Residue-level contacts at the interface:
Residue N63 in protein 2 is in contact with residue H1 in protein 1 (closest heavy-atom distance 3.7 Å).
Residue I66 in protein 2 is in contact with residue V3 in protein 1 (closest heavy-atom distance 3.3 Å).
Residue Q155 in protein 2 is in contact with residue A6 in protein 1 (closest heavy-atom distance 3.7 Å).
Residue Y59 in protein 2 is in contact with residue H1 in protein 1 (closest heavy-atom distance 3.8 Å).
Residue I95 in protein 2 is in contact with residue Y11 in protein 1 (closest heavy-atom distance 3.8 Å).
Residue N70 in protein 2 interacts with residue D7 in protein 1 (closest heavy-atom distance 3.7 Å).
Residue Y99 in protein 2 is in contact with residue P2 in protein 1 (closest heavy-atom distance 3.3 Å).
Residue E76 in protein 2 is in contact with residue E10 in protein 1 (closest heavy-atom distance 3.4 Å).
Residue R62 in protein 2 interacts with residue Y8 in protein 1 (closest heavy-atom distance 3.9 Å).
Residue R62 in protein 2 interacts with residue H1 in protein 1 (closest heavy-atom distance 3.6 Å).
Residue S116 in protein 2 is in contact with residue Y11 in protein 1 (closest heavy-atom distance 2.6 Å).
Residue Y123 in protein 2 is in contact with residue Y11 in protein 1 (closest heavy-atom distance 3.8 Å).
Residue R97 in protein 2 is in contact with residue D7 in protein 1 (closest heavy-atom distance 3.5 Å).
Residue K146 in protein 2 interacts with residue E10 in protein 1 (closest heavy-atom distance 4.0 Å).
Residue T73 in protein 2 is in contact with residue E10 in protein 1 (closest heavy-atom distance 4.0 Å).
Residue A150 in protein 2 is in contact with residue F9 in protein 1 (closest heavy-atom distance 3.4 Å).
Residue K146 in protein 2 interacts with residue Y11 in protein 1 (closest heavy-atom distance 2.8 Å).
Residue I66 in protein 2 interacts with residue Y8 in protein 1 (closest heavy-atom distance 3.2 Å).
Residue Y99 in protein 2 interacts with residue D7 in protein 1 (closest heavy-atom distance 3.7 Å).
Residue L156 in protein 2 interacts with residue V3 in protein 1 (closest heavy-atom distance 4.3 Å).
Residue I66 in protein 2 interacts with residue G4 in protein 1 (closest heavy-atom distance 4.0 Å).
Residue I66 in protein 2 interacts with residue H1 in protein 1 (closest heavy-atom distance 3.8 Å).
Residue S77 in protein 2 interacts with residue Y11 in protein 1 (closest heavy-atom distance 2.9 Å).
Residue Q155 in protein 2 interacts with residue F9 in protein 1 (closest heavy-atom distance 3.3 Å).
Residue W147 in protein 2 interacts with residue Y11 in protein 1 (closest heavy-atom distance 3.7 Å).
Residue N63 in protein 2 contacts residue P2 in protein 1 (closest heavy-atom distance 3.1 Å).
Residue Y74 in protein 2 is in contact with residue Y11 in protein 1 (closest heavy-atom distance 3.1 Å).
Residue Y9 in protein 2 is in contact with residue P2 in protein 1 (closest heavy-atom distance 3.8 Å).
Residue S77 in protein 2 contacts residue E10 in protein 1 (closest heavy-atom distance 3.4 Å).
Residue Y7 in protein 2 interacts with residue H1 in protein 1 (closest heavy-atom distance 2.9 Å).
Residue Y159 in protein 2 is in contact with residue H1 in protein 1 (closest heavy-atom distance 2.6 Å).
Residue L81 in protein 2 is in contact with residue Y11 in protein 1 (closest heavy-atom distance 3.5 Å).
Residue W167 in protein 2 interacts with residue H1 in protein 1 (closest heavy-atom distance 3.3 Å).
Residue Y171 in protein 2 interacts with residue H1 in protein 1 (closest heavy-atom distance 2.6 Å).
Residue T69 in protein 2 interacts with residue Y8 in protein 1 (closest heavy-atom distance 3.5 Å).
Residue T143 in protein 2 interacts with residue Y11 in protein 1 (closest heavy-atom distance 2.7 Å).
Residue V152 in protein 2 contacts residue A6 in protein 1 (closest heavy-atom distance 3.8 Å).
Residue Y7 in protein 2 is in contact with residue P2 in protein 1 (closest heavy-atom distance 3.3 Å).
Residue N80 in protein 2 interacts with residue E10 in protein 1 (closest heavy-atom distance 3.2 Å).
Residue W147 in protein 2 is in contact with residue F9 in protein 1 (closest heavy-atom distance 3.4 Å).
Residue Y159 in protein 2 is in contact with residue V3 in protein 1 (closest heavy-atom distance 3.5 Å).
Residue Y9 in protein 2 is in contact with residue V3 in protein 1 (closest heavy-atom distance 4.3 Å).
Residue Y9 in protein 2 interacts with residue D7 in protein 1 (closest heavy-atom distance 3.3 Å).
Residue Y99 in protein 2 interacts with residue V3 in protein 1 (closest heavy-atom distance 3.0 Å).
Residue L156 in protein 2 contacts residue A6 in protein 1 (closest heavy-atom distance 3.7 Å).
Residue T73 in protein 2 is in contact with residue D7 in protein 1 (closest heavy-atom distance 3.9 Å).
Residue N70 in protein 2 is in contact with residue Y8 in protein 1 (closest heavy-atom distance 4.3 Å).
Residue F67 in protein 2 contacts residue P2 in protein 1 (closest heavy-atom distance 3.7 Å).
Residue L156 in protein 2 interacts with residue D7 in protein 1 (closest heavy-atom distance 4.2 Å).
Residue T73 in protein 2 contacts residue Y8 in protein 1 (closest heavy-atom distance 3.9 Å).
Residue T73 in protein 2 is in contact with residue F9 in protein 1 (closest heavy-atom distance 4.3 Å).
Residue R97 in protein 2 is in contact with residue Y11 in protein 1 (closest heavy-atom distance 3.7 Å).
Residue N80 in protein 2 contacts residue Y11 in protein 1 (closest heavy-atom distance 3.0 Å).
Residue M5 in protein 2 is in contact with residue H1 in protein 1 (closest heavy-atom distance 3.8 Å).
Residue W147 in protein 2 interacts with residue E10 in protein 1 (closest heavy-atom distance 3.0 Å).
Residue Y84 in protein 2 interacts with residue Y11 in protein 1 (closest heavy-atom distance 2.7 Å).
Residue I66 in protein 2 is in contact with residue P2 in protein 1 (closest heavy-atom distance 4.0 Å).
Residue V152 in protein 2 is in contact with residue F9 in protein 1 (closest heavy-atom distance 4.0 Å).
Residue Y159 in protein 2 is in contact with residue P2 in protein 1 (closest heavy-atom distance 3.7 Å).
Residue Q155 in protein 2 interacts with residue Q5 in protein 1 (closest heavy-atom distance 3.8 Å).

These two protein chains interact to form a complex.

Sequence of protein 1:
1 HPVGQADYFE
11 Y

Sequence of protein 2:
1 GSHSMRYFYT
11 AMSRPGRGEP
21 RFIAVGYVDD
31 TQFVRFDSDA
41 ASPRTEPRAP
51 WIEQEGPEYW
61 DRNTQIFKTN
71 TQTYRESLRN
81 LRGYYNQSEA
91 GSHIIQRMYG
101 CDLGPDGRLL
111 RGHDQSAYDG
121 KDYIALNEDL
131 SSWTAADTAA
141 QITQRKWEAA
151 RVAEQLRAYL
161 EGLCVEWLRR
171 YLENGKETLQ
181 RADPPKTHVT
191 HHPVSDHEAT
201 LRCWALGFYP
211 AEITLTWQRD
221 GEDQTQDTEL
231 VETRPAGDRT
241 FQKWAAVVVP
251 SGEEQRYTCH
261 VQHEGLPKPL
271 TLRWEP